Sequence of chain A:
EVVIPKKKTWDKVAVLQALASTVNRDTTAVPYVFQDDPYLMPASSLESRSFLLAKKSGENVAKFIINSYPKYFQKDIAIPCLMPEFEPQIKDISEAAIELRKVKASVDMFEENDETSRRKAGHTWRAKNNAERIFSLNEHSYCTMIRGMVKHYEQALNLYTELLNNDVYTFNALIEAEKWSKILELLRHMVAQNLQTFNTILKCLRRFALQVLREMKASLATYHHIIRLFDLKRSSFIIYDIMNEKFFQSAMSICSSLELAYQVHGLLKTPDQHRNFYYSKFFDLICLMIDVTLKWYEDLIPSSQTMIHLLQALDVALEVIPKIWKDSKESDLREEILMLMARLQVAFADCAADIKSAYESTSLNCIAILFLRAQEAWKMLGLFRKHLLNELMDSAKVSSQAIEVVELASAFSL

Sequence of chain B:
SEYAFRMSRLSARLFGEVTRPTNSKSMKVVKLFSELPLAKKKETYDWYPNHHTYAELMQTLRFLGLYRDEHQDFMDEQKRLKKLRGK

Residue-level contacts at the interface:
Residue Y127 in chain A interacts with residue L61 in chain B (closest heavy-atom distance 4.3 Å).
Residue Y127 in chain A interacts with residue T64 in chain B (closest heavy-atom distance 4.5 Å).
Residue K130 in chain A contacts residue D50 in chain B (closest heavy-atom distance 2.5 Å).
Residue Y127 in chain A contacts residue H56 in chain B (closest heavy-atom distance 4.7 Å).
Residue I120 in chain A contacts residue L65 in chain B (closest heavy-atom distance 4.3 Å).
Residue K126 in chain A is in contact with residue T57 in chain B (closest heavy-atom distance 4.4 Å).
Residue V116 in chain A interacts with residue L70 in chain B (closest heavy-atom distance 4.6 Å).
Residue I120 in chain A interacts with residue L68 in chain B (closest heavy-atom distance 3.7 Å).
Residue K130 in chain A contacts residue N54 in chain B (closest heavy-atom distance 3.5 Å).
Residue Y127 in chain A is in contact with residue E60 in chain B (closest heavy-atom distance 3.3 Å).
Residue Y127 in chain A interacts with residue T57 in chain B (closest heavy-atom distance 3.8 Å).
Residue Y124 in chain A interacts with residue L68 in chain B (closest heavy-atom distance 4.5 Å).
Residue Y124 in chain A is in contact with residue T64 in chain B (closest heavy-atom distance 4.3 Å).

The following describes two proteins that form a bound complex.